This data describes a binding interaction between two proteins.

Sequence of protein 1:
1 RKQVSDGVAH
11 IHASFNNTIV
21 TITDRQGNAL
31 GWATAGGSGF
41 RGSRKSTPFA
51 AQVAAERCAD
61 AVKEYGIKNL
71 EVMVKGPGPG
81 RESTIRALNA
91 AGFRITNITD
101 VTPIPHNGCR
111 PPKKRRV

Contacts between the two chains:
Residue P111 in protein 1 contacts residue V29 in protein 2 (closest heavy-atom distance 3.5 Å).
Residue R81 in protein 1 contacts residue D10 in protein 2 (closest heavy-atom distance 3.2 Å).
Residue N97 in protein 1 is in contact with residue E5 in protein 2 (closest heavy-atom distance 3.0 Å).
Residue I95 in protein 1 is in contact with residue N6 in protein 2 (closest heavy-atom distance 3.0 Å).
Residue I95 in protein 1 is in contact with residue P8 in protein 2 (closest heavy-atom distance 3.2 Å).
Residue N97 in protein 1 is in contact with residue R4 in protein 2 (closest heavy-atom distance 3.1 Å).
Residue I98 in protein 1 interacts with residue I1 in protein 2 (closest heavy-atom distance 3.0 Å).
Residue T96 in protein 1 interacts with residue R4 in protein 2 (closest heavy-atom distance 3.0 Å).
Residue P111 in protein 1 is in contact with residue R30 in protein 2 (closest heavy-atom distance 3.2 Å).
Residue K113 in protein 1 contacts residue R32 in protein 2 (closest heavy-atom distance 2.8 Å).
Residue R81 in protein 1 is in contact with residue A12 in protein 2 (closest heavy-atom distance 3.3 Å).
Residue I95 in protein 1 contacts residue E5 in protein 2 (closest heavy-atom distance 2.6 Å).
Residue R81 in protein 1 contacts residue K22 in protein 2 (closest heavy-atom distance 3.8 Å).
Residue T96 in protein 1 interacts with residue N6 in protein 2 (closest heavy-atom distance 2.9 Å).
Residue I98 in protein 1 interacts with residue K2 in protein 2 (closest heavy-atom distance 3.4 Å).
Residue G76 in protein 1 contacts residue K22 in protein 2 (closest heavy-atom distance 3.2 Å).
Residue R115 in protein 1 contacts residue R32 in protein 2 (closest heavy-atom distance 3.0 Å).
Residue F15 in protein 1 is in contact with residue R31 in protein 2 (closest heavy-atom distance 3.8 Å).
Residue E82 in protein 1 is in contact with residue D10 in protein 2 (closest heavy-atom distance 2.6 Å).
Residue I98 in protein 1 is in contact with residue A12 in protein 2 (closest heavy-atom distance 3.6 Å).
Residue D100 in protein 1 contacts residue K22 in protein 2 (closest heavy-atom distance 3.0 Å).
Residue P77 in protein 1 is in contact with residue K22 in protein 2 (closest heavy-atom distance 4.6 Å).
Residue I85 in protein 1 contacts residue V11 in protein 2 (closest heavy-atom distance 3.8 Å).
Residue T102 in protein 1 is in contact with residue E21 in protein 2 (closest heavy-atom distance 4.2 Å).
Residue V74 in protein 1 contacts residue K22 in protein 2 (closest heavy-atom distance 3.5 Å).
Residue R110 in protein 1 interacts with residue R30 in protein 2 (closest heavy-atom distance 3.0 Å).
Residue N89 in protein 1 interacts with residue F9 in protein 2 (closest heavy-atom distance 3.1 Å).
Residue R86 in protein 1 contacts residue D10 in protein 2 (closest heavy-atom distance 2.8 Å).
Residue P112 in protein 1 interacts with residue R30 in protein 2 (closest heavy-atom distance 4.3 Å).
Residue I85 in protein 1 contacts residue D10 in protein 2 (closest heavy-atom distance 3.3 Å).
Residue P111 in protein 1 interacts with residue R31 in protein 2 (closest heavy-atom distance 4.6 Å).
Residue I95 in protein 1 interacts with residue E7 in protein 2 (closest heavy-atom distance 3.4 Å).
Residue T99 in protein 1 interacts with residue K2 in protein 2 (closest heavy-atom distance 4.3 Å).
Residue R116 in protein 1 interacts with residue R32 in protein 2 (closest heavy-atom distance 3.1 Å).
Residue S83 in protein 1 is in contact with residue D10 in protein 2 (closest heavy-atom distance 4.5 Å).
Residue A90 in protein 1 is in contact with residue F9 in protein 2 (closest heavy-atom distance 3.2 Å).
Residue R94 in protein 1 is in contact with residue N6 in protein 2 (closest heavy-atom distance 3.0 Å).
Residue I95 in protein 1 interacts with residue F9 in protein 2 (closest heavy-atom distance 4.1 Å).
Residue C109 in protein 1 interacts with residue R30 in protein 2 (closest heavy-atom distance 3.0 Å).
Residue T102 in protein 1 interacts with residue C20 in protein 2 (closest heavy-atom distance 3.9 Å).
Residue I98 in protein 1 is in contact with residue V11 in protein 2 (closest heavy-atom distance 4.5 Å).
Residue I85 in protein 1 interacts with residue F9 in protein 2 (closest heavy-atom distance 2.8 Å).
Residue I104 in protein 1 interacts with residue C20 in protein 2 (closest heavy-atom distance 3.5 Å).
Residue T102 in protein 1 is in contact with residue K22 in protein 2 (closest heavy-atom distance 4.0 Å).
Residue N89 in protein 1 is in contact with residue P8 in protein 2 (closest heavy-atom distance 4.3 Å).
Residue E82 in protein 1 contacts residue F9 in protein 2 (closest heavy-atom distance 3.8 Å).
Residue N107 in protein 1 is in contact with residue V29 in protein 2 (closest heavy-atom distance 4.4 Å).
Residue N89 in protein 1 interacts with residue E7 in protein 2 (closest heavy-atom distance 2.9 Å).
Residue K114 in protein 1 interacts with residue R32 in protein 2 (closest heavy-atom distance 4.2 Å).
Residue N97 in protein 1 contacts residue K2 in protein 2 (closest heavy-atom distance 3.4 Å).
Residue I98 in protein 1 interacts with residue E5 in protein 2 (closest heavy-atom distance 3.3 Å).
Residue R86 in protein 1 is in contact with residue F9 in protein 2 (closest heavy-atom distance 2.8 Å).
Residue P103 in protein 1 is in contact with residue C20 in protein 2 (closest heavy-atom distance 4.0 Å).
Residue T96 in protein 1 interacts with residue E5 in protein 2 (closest heavy-atom distance 2.9 Å).
Residue N97 in protein 1 contacts residue V3 in protein 2 (closest heavy-atom distance 3.9 Å).
Residue I98 in protein 1 interacts with residue V3 in protein 2 (closest heavy-atom distance 3.8 Å).
Residue T99 in protein 1 interacts with residue I1 in protein 2 (closest heavy-atom distance 3.4 Å).
Residue D100 in protein 1 interacts with residue I1 in protein 2 (closest heavy-atom distance 4.4 Å).
Residue P112 in protein 1 interacts with residue R32 in protein 2 (closest heavy-atom distance 4.0 Å).
Residue K113 in protein 1 is in contact with residue E33 in protein 2 (closest heavy-atom distance 4.4 Å).

Sequence of protein 2:
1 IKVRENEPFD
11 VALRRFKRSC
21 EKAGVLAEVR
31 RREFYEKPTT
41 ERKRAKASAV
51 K